Sequence of protein 2:
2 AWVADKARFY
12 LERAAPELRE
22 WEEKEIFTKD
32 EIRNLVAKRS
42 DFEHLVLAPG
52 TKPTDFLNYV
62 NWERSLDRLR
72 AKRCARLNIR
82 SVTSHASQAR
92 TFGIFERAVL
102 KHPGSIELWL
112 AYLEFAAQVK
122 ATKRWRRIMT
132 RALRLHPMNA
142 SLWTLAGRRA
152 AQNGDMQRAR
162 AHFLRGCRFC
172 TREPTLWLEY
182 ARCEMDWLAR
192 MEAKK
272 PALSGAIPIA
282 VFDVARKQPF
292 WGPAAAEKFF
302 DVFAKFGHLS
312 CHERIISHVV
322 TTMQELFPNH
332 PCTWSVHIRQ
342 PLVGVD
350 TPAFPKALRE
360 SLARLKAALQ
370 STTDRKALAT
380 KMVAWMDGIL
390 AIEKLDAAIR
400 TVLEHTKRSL

The following describes two proteins that form a bound complex.

Sequence of protein 1:
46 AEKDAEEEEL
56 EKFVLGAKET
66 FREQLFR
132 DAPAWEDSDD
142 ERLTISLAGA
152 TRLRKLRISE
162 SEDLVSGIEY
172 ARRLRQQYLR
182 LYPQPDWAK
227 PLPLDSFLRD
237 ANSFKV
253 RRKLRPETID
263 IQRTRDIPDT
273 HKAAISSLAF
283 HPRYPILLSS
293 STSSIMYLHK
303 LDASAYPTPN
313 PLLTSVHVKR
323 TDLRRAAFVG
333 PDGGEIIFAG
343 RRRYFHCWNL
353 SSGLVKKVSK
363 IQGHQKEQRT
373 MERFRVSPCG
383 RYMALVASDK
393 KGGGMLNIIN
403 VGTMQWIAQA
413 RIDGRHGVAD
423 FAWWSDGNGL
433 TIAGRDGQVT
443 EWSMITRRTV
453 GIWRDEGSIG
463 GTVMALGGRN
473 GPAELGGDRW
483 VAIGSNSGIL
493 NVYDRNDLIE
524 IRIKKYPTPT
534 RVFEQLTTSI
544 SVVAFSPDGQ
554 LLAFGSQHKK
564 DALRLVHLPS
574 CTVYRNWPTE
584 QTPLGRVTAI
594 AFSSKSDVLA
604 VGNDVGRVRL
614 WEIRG

Interface contacts:
Residue L60 in protein 1 contacts residue F28 in protein 2 (closest heavy-atom distance 3.9 Å).
Residue V59 in protein 1 contacts residue L36 in protein 2 (closest heavy-atom distance 4.8 Å).
Residue L60 in protein 1 interacts with residue N35 in protein 2 (closest heavy-atom distance 3.7 Å).
Residue V59 in protein 1 interacts with residue S66 in protein 2 (closest heavy-atom distance 3.6 Å).
Residue L60 in protein 1 is in contact with residue K39 in protein 2 (closest heavy-atom distance 4.9 Å).
Residue L55 in protein 1 interacts with residue S66 in protein 2 (closest heavy-atom distance 3.9 Å).
Residue D49 in protein 1 is in contact with residue K73 in protein 2 (closest heavy-atom distance 3.2 Å).
Residue L60 in protein 1 contacts residue L70 in protein 2 (closest heavy-atom distance 4.6 Å).
Residue K48 in protein 1 contacts residue R77 in protein 2 (closest heavy-atom distance 3.6 Å).
Residue E52 in protein 1 interacts with residue K73 in protein 2 (closest heavy-atom distance 3.9 Å).
Residue K48 in protein 1 contacts residue R74 in protein 2 (closest heavy-atom distance 4.8 Å).
Residue F58 in protein 1 contacts residue S66 in protein 2 (closest heavy-atom distance 3.5 Å).
Residue E56 in protein 1 interacts with residue E32 in protein 2 (closest heavy-atom distance 4.7 Å).
Residue V59 in protein 1 interacts with residue K39 in protein 2 (closest heavy-atom distance 3.2 Å).
Residue V59 in protein 1 interacts with residue W63 in protein 2 (closest heavy-atom distance 3.2 Å).
Residue F58 in protein 1 is in contact with residue N62 in protein 2 (closest heavy-atom distance 3.7 Å).
Residue L60 in protein 1 interacts with residue E32 in protein 2 (closest heavy-atom distance 3.7 Å).
Residue E56 in protein 1 is in contact with residue R74 in protein 2 (closest heavy-atom distance 3.6 Å).
Residue V59 in protein 1 contacts residue L70 in protein 2 (closest heavy-atom distance 3.9 Å).
Residue E51 in protein 1 is in contact with residue K73 in protein 2 (closest heavy-atom distance 3.4 Å).
Residue V59 in protein 1 is in contact with residue L67 in protein 2 (closest heavy-atom distance 3.7 Å).
Residue F58 in protein 1 is in contact with residue W63 in protein 2 (closest heavy-atom distance 4.4 Å).
Residue E52 in protein 1 is in contact with residue R74 in protein 2 (closest heavy-atom distance 3.8 Å).
Residue F58 in protein 1 contacts residue K39 in protein 2 (closest heavy-atom distance 4.7 Å).
Residue E56 in protein 1 is in contact with residue L70 in protein 2 (closest heavy-atom distance 4.1 Å).
Residue E47 in protein 1 is in contact with residue R77 in protein 2 (closest heavy-atom distance 3.3 Å).
Residue L60 in protein 1 contacts residue L36 in protein 2 (closest heavy-atom distance 4.5 Å).
Residue L55 in protein 1 interacts with residue L70 in protein 2 (closest heavy-atom distance 4.1 Å).
Residue L60 in protein 1 contacts residue R74 in protein 2 (closest heavy-atom distance 4.2 Å).
Residue L55 in protein 1 contacts residue K73 in protein 2 (closest heavy-atom distance 4.8 Å).
Residue L55 in protein 1 is in contact with residue R69 in protein 2 (closest heavy-atom distance 3.7 Å).
Residue E52 in protein 1 interacts with residue L70 in protein 2 (closest heavy-atom distance 3.8 Å).
Residue E52 in protein 1 contacts residue R77 in protein 2 (closest heavy-atom distance 3.5 Å).